Interface contacts:
Residue R16 in protein 2 interacts with residue H41 in protein 1 (closest heavy-atom distance 4.4 Å).
Residue R16 in protein 2 interacts with residue F40 in protein 1 (closest heavy-atom distance 4.0 Å).
Residue E20 in protein 2 contacts residue V46 in protein 1 (closest heavy-atom distance 3.7 Å).
Residue E20 in protein 2 interacts with residue H41 in protein 1 (closest heavy-atom distance 3.9 Å).
Residue E20 in protein 2 is in contact with residue G43 in protein 1 (closest heavy-atom distance 4.4 Å).

Sequence of protein 1:
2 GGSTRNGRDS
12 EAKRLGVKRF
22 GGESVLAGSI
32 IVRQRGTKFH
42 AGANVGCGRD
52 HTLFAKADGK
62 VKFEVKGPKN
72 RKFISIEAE

The following describes two proteins that form a bound complex.

Sequence of protein 2:
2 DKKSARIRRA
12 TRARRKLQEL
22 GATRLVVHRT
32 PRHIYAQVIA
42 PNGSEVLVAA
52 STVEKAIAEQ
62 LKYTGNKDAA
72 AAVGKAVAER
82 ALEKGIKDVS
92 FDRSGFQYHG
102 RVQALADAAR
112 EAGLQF